Sequence of protein 2:
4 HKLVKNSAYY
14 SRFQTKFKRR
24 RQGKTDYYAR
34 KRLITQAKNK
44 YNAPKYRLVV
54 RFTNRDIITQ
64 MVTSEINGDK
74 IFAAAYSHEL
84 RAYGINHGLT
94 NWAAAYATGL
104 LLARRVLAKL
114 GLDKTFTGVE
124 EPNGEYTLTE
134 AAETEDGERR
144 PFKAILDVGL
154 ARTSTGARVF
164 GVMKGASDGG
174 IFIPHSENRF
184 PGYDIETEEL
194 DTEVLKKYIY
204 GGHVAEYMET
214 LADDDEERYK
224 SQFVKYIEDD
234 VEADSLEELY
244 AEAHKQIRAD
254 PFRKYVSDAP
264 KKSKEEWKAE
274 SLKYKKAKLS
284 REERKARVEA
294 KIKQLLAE

Interface contacts:
Residue L6 in protein 2 contacts residue E97 in protein 1 (closest heavy-atom distance 4.2 Å).
Residue H4 in protein 2 interacts with residue H104 in protein 1 (closest heavy-atom distance 3.3 Å).
Residue H4 in protein 2 is in contact with residue A100 in protein 1 (closest heavy-atom distance 3.8 Å).
Residue K5 in protein 2 interacts with residue A101 in protein 1 (closest heavy-atom distance 3.3 Å).
Residue H4 in protein 2 contacts residue A101 in protein 1 (closest heavy-atom distance 4.3 Å).
Residue H4 in protein 2 is in contact with residue R107 in protein 1 (closest heavy-atom distance 3.4 Å).
Residue N9 in protein 2 contacts residue E97 in protein 1 (closest heavy-atom distance 3.3 Å).
Residue S10 in protein 2 contacts residue E94 in protein 1 (closest heavy-atom distance 4.5 Å).
Residue K5 in protein 2 interacts with residue K102 in protein 1 (closest heavy-atom distance 4.9 Å).
Residue K5 in protein 2 interacts with residue H104 in protein 1 (closest heavy-atom distance 3.3 Å).
Residue K5 in protein 2 contacts residue K105 in protein 1 (closest heavy-atom distance 4.3 Å).

These two protein chains interact to form a complex.

Sequence of protein 1:
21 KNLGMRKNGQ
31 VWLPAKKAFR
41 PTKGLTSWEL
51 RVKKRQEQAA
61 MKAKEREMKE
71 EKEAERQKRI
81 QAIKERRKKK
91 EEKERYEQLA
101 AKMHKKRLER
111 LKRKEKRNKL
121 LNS